Sequence of protein 2:
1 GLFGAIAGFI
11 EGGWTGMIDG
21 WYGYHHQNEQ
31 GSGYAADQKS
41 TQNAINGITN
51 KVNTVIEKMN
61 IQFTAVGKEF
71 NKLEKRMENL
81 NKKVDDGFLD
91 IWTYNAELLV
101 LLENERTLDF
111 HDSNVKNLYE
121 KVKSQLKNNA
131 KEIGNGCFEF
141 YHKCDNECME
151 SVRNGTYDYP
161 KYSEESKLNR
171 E

Interface contacts:
Residue T49 in protein 2 contacts residue R2 in protein 1 (closest heavy-atom distance 4.0 Å).
Residue Q42 in protein 2 is in contact with residue S11 in protein 1 (closest heavy-atom distance 2.9 Å).
Residue D19 in protein 2 is in contact with residue W9 in protein 1 (closest heavy-atom distance 2.8 Å).
Residue T49 in protein 2 is in contact with residue L4 in protein 1 (closest heavy-atom distance 3.6 Å).
Residue D19 in protein 2 is in contact with residue F7 in protein 1 (closest heavy-atom distance 3.6 Å).
Residue G20 in protein 2 contacts residue F7 in protein 1 (closest heavy-atom distance 3.5 Å).
Residue G20 in protein 2 contacts residue W9 in protein 1 (closest heavy-atom distance 4.8 Å).
Residue N46 in protein 2 is in contact with residue S11 in protein 1 (closest heavy-atom distance 5.0 Å).
Residue Q42 in protein 2 interacts with residue L10 in protein 1 (closest heavy-atom distance 3.2 Å).
Residue I45 in protein 2 contacts residue L4 in protein 1 (closest heavy-atom distance 4.2 Å).
Residue I48 in protein 2 contacts residue L4 in protein 1 (closest heavy-atom distance 4.1 Å).
Residue I45 in protein 2 is in contact with residue F7 in protein 1 (closest heavy-atom distance 4.7 Å).
Residue V52 in protein 2 contacts residue R2 in protein 1 (closest heavy-atom distance 4.8 Å).
Residue W21 in protein 2 is in contact with residue F7 in protein 1 (closest heavy-atom distance 3.7 Å).
Residue Q38 in protein 2 is in contact with residue W9 in protein 1 (closest heavy-atom distance 3.3 Å).
Residue I18 in protein 2 interacts with residue F7 in protein 1 (closest heavy-atom distance 4.0 Å).
Residue Q42 in protein 2 contacts residue W9 in protein 1 (closest heavy-atom distance 4.0 Å).
Residue W21 in protein 2 contacts residue Y6 in protein 1 (closest heavy-atom distance 3.6 Å).
Residue I45 in protein 2 interacts with residue Y6 in protein 1 (closest heavy-atom distance 3.8 Å).
Residue T41 in protein 2 contacts residue L10 in protein 1 (closest heavy-atom distance 4.5 Å).
Residue N53 in protein 2 contacts residue R2 in protein 1 (closest heavy-atom distance 3.0 Å).
Residue T41 in protein 2 interacts with residue F7 in protein 1 (closest heavy-atom distance 3.9 Å).
Residue I56 in protein 2 is in contact with residue R2 in protein 1 (closest heavy-atom distance 4.7 Å).
Residue I45 in protein 2 interacts with residue L10 in protein 1 (closest heavy-atom distance 4.0 Å).
Residue D37 in protein 2 interacts with residue W9 in protein 1 (closest heavy-atom distance 4.9 Å).
Residue T41 in protein 2 contacts residue W9 in protein 1 (closest heavy-atom distance 3.9 Å).

These two protein chains interact to form a complex.

Sequence of protein 1:
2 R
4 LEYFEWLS